Sequence of the first protein:
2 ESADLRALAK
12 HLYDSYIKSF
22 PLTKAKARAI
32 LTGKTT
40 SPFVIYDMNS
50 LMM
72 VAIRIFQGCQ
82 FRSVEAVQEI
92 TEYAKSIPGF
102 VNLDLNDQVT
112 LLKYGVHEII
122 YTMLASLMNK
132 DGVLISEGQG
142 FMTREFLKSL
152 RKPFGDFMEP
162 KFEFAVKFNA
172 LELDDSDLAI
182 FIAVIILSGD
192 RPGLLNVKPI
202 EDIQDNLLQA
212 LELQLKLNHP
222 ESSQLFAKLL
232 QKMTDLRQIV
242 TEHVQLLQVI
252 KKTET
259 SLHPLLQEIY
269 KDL

Sequence of the second protein:
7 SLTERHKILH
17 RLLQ

Contacts between the two chains:
Residue E266 in the first protein contacts residue R11 in the second protein (closest heavy-atom distance 4.7 Å).
Residue N107 in the first protein contacts residue L8 in the second protein (closest heavy-atom distance 3.8 Å).
Residue T92 in the first protein is in contact with residue L19 in the second protein (closest heavy-atom distance 4.1 Å).
Residue V110 in the first protein is in contact with residue T9 in the second protein (closest heavy-atom distance 4.1 Å).
Residue L106 in the first protein contacts residue H16 in the second protein (closest heavy-atom distance 3.2 Å).
Residue T111 in the first protein is in contact with residue L8 in the second protein (closest heavy-atom distance 3.6 Å).
Residue K96 in the first protein interacts with residue L19 in the second protein (closest heavy-atom distance 3.3 Å).
Residue V88 in the first protein is in contact with residue L15 in the second protein (closest heavy-atom distance 3.8 Å).
Residue L106 in the first protein is in contact with residue Q20 in the second protein (closest heavy-atom distance 4.7 Å).
Residue K114 in the first protein interacts with residue L15 in the second protein (closest heavy-atom distance 4.2 Å).
Residue V88 in the first protein contacts residue L18 in the second protein (closest heavy-atom distance 4.7 Å).
Residue L263 in the first protein interacts with residue I14 in the second protein (closest heavy-atom distance 3.6 Å).
Residue D270 in the first protein is in contact with residue R11 in the second protein (closest heavy-atom distance 4.6 Å).
Residue L113 in the first protein interacts with residue L15 in the second protein (closest heavy-atom distance 4.6 Å).
Residue N107 in the first protein contacts residue S7 in the second protein (closest heavy-atom distance 3.8 Å).
Residue E93 in the first protein is in contact with residue L18 in the second protein (closest heavy-atom distance 4.6 Å).
Residue G194 in the first protein contacts residue L8 in the second protein (closest heavy-atom distance 4.7 Å).
Residue V110 in the first protein interacts with residue L19 in the second protein (closest heavy-atom distance 3.7 Å).
Residue V110 in the first protein interacts with residue L8 in the second protein (closest heavy-atom distance 4.0 Å).
Residue K114 in the first protein interacts with residue H12 in the second protein (closest heavy-atom distance 3.1 Å).
Residue E266 in the first protein is in contact with residue H12 in the second protein (closest heavy-atom distance 3.2 Å).
Residue P262 in the first protein contacts residue I14 in the second protein (closest heavy-atom distance 4.0 Å).
Residue L106 in the first protein interacts with residue L19 in the second protein (closest heavy-atom distance 4.1 Å).
Residue T92 in the first protein contacts residue L18 in the second protein (closest heavy-atom distance 3.7 Å).
Residue N107 in the first protein contacts residue T9 in the second protein (closest heavy-atom distance 3.6 Å).
Residue I267 in the first protein is in contact with residue H12 in the second protein (closest heavy-atom distance 4.8 Å).
Residue L113 in the first protein is in contact with residue L19 in the second protein (closest heavy-atom distance 3.9 Å).
Residue T92 in the first protein interacts with residue L15 in the second protein (closest heavy-atom distance 4.5 Å).
Residue L106 in the first protein contacts residue T9 in the second protein (closest heavy-atom distance 3.8 Å).
Residue K96 in the first protein contacts residue L18 in the second protein (closest heavy-atom distance 2.7 Å).
Residue I267 in the first protein contacts residue L15 in the second protein (closest heavy-atom distance 4.1 Å).
Residue L263 in the first protein is in contact with residue L18 in the second protein (closest heavy-atom distance 4.5 Å).
Residue L196 in the first protein interacts with residue L8 in the second protein (closest heavy-atom distance 4.7 Å).
Residue K269 in the first protein contacts residue H12 in the second protein (closest heavy-atom distance 5.0 Å).
Residue V110 in the first protein contacts residue H16 in the second protein (closest heavy-atom distance 4.5 Å).
Residue Q89 in the first protein is in contact with residue L18 in the second protein (closest heavy-atom distance 4.0 Å).
Residue F101 in the first protein contacts residue L19 in the second protein (closest heavy-atom distance 4.1 Å).
Residue V110 in the first protein is in contact with residue L15 in the second protein (closest heavy-atom distance 4.2 Å).
Residue L263 in the first protein interacts with residue L15 in the second protein (closest heavy-atom distance 3.7 Å).
Residue V110 in the first protein interacts with residue H12 in the second protein (closest heavy-atom distance 3.6 Å).
Residue Q109 in the first protein interacts with residue L19 in the second protein (closest heavy-atom distance 3.4 Å).

These two protein chains interact to form a complex.